Sequence of chain A:
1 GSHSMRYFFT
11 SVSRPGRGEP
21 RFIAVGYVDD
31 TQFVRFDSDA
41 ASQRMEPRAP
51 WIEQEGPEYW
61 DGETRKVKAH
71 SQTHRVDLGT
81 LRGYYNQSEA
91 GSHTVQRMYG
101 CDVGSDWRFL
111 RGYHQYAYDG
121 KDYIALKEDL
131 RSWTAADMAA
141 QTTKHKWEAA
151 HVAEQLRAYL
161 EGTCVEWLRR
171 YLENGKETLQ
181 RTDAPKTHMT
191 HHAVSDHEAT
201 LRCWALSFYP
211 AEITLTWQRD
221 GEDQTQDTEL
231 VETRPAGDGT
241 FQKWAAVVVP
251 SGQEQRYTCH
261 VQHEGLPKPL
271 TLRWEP

Residue-level contacts at the interface:
Residue K146 in chain A contacts residue V9 in chain B (closest heavy-atom distance 2.6 Å).
Residue Q155 in chain A contacts residue N4 in chain B (closest heavy-atom distance 4.7 Å).
Residue T142 in chain A is in contact with residue V9 in chain B (closest heavy-atom distance 4.9 Å).
Residue E63 in chain A contacts residue L1 in chain B (closest heavy-atom distance 2.8 Å).
Residue Y59 in chain A contacts residue L1 in chain B (closest heavy-atom distance 3.9 Å).
Residue D77 in chain A is in contact with residue M7 in chain B (closest heavy-atom distance 4.7 Å).
Residue Q155 in chain A interacts with residue M7 in chain B (closest heavy-atom distance 4.1 Å).
Residue W147 in chain A interacts with residue V9 in chain B (closest heavy-atom distance 4.0 Å).
Residue K66 in chain A is in contact with residue L2 in chain B (closest heavy-atom distance 2.9 Å).
Residue T143 in chain A is in contact with residue V9 in chain B (closest heavy-atom distance 2.8 Å).
Residue T80 in chain A interacts with residue V9 in chain B (closest heavy-atom distance 3.8 Å).
Residue Y7 in chain A interacts with residue L2 in chain B (closest heavy-atom distance 3.5 Å).
Residue K146 in chain A is in contact with residue Q8 in chain B (closest heavy-atom distance 3.9 Å).
Residue R97 in chain A interacts with residue P6 in chain B (closest heavy-atom distance 4.2 Å).
Residue M45 in chain A is in contact with residue L2 in chain B (closest heavy-atom distance 3.2 Å).
Residue W147 in chain A is in contact with residue Q8 in chain B (closest heavy-atom distance 3.0 Å).
Residue H114 in chain A is in contact with residue W3 in chain B (closest heavy-atom distance 3.9 Å).
Residue D77 in chain A interacts with residue V9 in chain B (closest heavy-atom distance 2.8 Å).
Residue H70 in chain A is in contact with residue L2 in chain B (closest heavy-atom distance 4.2 Å).
Residue Y171 in chain A interacts with residue L1 in chain B (closest heavy-atom distance 2.9 Å).
Residue T73 in chain A contacts residue P6 in chain B (closest heavy-atom distance 4.0 Å).
Residue R97 in chain A interacts with residue M7 in chain B (closest heavy-atom distance 4.7 Å).
Residue W147 in chain A is in contact with residue M7 in chain B (closest heavy-atom distance 3.3 Å).
Residue H70 in chain A is in contact with residue W3 in chain B (closest heavy-atom distance 3.0 Å).
Residue V152 in chain A is in contact with residue W3 in chain B (closest heavy-atom distance 3.9 Å).
Residue Y99 in chain A interacts with residue L2 in chain B (closest heavy-atom distance 3.5 Å).
Residue Q155 in chain A contacts residue P6 in chain B (closest heavy-atom distance 4.8 Å).
Residue T73 in chain A is in contact with residue M7 in chain B (closest heavy-atom distance 3.8 Å).
Residue W167 in chain A is in contact with residue L1 in chain B (closest heavy-atom distance 3.2 Å).
Residue Y159 in chain A interacts with residue L2 in chain B (closest heavy-atom distance 3.7 Å).
Residue Y159 in chain A is in contact with residue L1 in chain B (closest heavy-atom distance 2.5 Å).
Residue F9 in chain A interacts with residue L2 in chain B (closest heavy-atom distance 3.7 Å).
Residue Y159 in chain A is in contact with residue W3 in chain B (closest heavy-atom distance 3.5 Å).
Residue V152 in chain A interacts with residue G5 in chain B (closest heavy-atom distance 5.0 Å).
Residue A69 in chain A is in contact with residue P6 in chain B (closest heavy-atom distance 4.9 Å).
Residue Y116 in chain A is in contact with residue V9 in chain B (closest heavy-atom distance 3.3 Å).
Residue Y123 in chain A contacts residue V9 in chain B (closest heavy-atom distance 4.3 Å).
Residue Y7 in chain A contacts residue L1 in chain B (closest heavy-atom distance 3.1 Å).
Residue L156 in chain A contacts residue W3 in chain B (closest heavy-atom distance 3.7 Å).
Residue V67 in chain A is in contact with residue L2 in chain B (closest heavy-atom distance 3.5 Å).
Residue Y84 in chain A interacts with residue V9 in chain B (closest heavy-atom distance 2.8 Å).
Residue V152 in chain A contacts residue M7 in chain B (closest heavy-atom distance 3.3 Å).
Residue L81 in chain A contacts residue V9 in chain B (closest heavy-atom distance 3.9 Å).
Residue Y99 in chain A is in contact with residue W3 in chain B (closest heavy-atom distance 3.2 Å).
Residue H70 in chain A is in contact with residue P6 in chain B (closest heavy-atom distance 3.8 Å).
Residue E63 in chain A is in contact with residue L2 in chain B (closest heavy-atom distance 2.9 Å).
Residue T73 in chain A interacts with residue Q8 in chain B (closest heavy-atom distance 3.6 Å).
Residue T163 in chain A interacts with residue L1 in chain B (closest heavy-atom distance 3.2 Å).
Residue D77 in chain A is in contact with residue Q8 in chain B (closest heavy-atom distance 3.2 Å).
Residue K66 in chain A interacts with residue L1 in chain B (closest heavy-atom distance 3.4 Å).
Residue Q155 in chain A interacts with residue G5 in chain B (closest heavy-atom distance 2.8 Å).
Residue K66 in chain A contacts residue W3 in chain B (closest heavy-atom distance 4.2 Å).
Residue M5 in chain A interacts with residue L1 in chain B (closest heavy-atom distance 3.8 Å).
Residue F33 in chain A interacts with residue L1 in chain B (closest heavy-atom distance 4.7 Å).
Residue K66 in chain A interacts with residue N4 in chain B (closest heavy-atom distance 3.7 Å).
Residue V76 in chain A is in contact with residue Q8 in chain B (closest heavy-atom distance 3.2 Å).
Residue Q155 in chain A is in contact with residue W3 in chain B (closest heavy-atom distance 2.9 Å).
Residue R97 in chain A interacts with residue W3 in chain B (closest heavy-atom distance 4.2 Å).
Residue A150 in chain A interacts with residue M7 in chain B (closest heavy-atom distance 4.2 Å).

These two protein chains interact to form a complex.

Sequence of chain B:
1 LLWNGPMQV